Sequence of chain B:
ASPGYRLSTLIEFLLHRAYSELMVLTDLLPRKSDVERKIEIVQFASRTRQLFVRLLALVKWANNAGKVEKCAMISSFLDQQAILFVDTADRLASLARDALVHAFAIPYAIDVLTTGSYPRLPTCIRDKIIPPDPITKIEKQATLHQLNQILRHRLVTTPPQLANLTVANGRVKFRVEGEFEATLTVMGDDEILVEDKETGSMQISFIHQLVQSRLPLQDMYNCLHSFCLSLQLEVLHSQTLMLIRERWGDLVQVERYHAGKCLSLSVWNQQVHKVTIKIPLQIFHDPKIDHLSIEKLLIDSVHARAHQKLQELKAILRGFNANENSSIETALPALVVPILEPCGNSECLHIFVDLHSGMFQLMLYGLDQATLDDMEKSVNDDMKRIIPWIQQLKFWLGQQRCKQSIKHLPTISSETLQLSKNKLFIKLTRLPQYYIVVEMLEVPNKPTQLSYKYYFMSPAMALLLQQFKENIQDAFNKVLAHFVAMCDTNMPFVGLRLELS

Residue-level contacts at the interface:
Residue I515 in chain B is in contact with residue T308 in chain A (closest heavy-atom distance 4.0 Å).
Residue T543 in chain B is in contact with residue T308 in chain A (closest heavy-atom distance 3.6 Å).
Residue I515 in chain B interacts with residue Q289 in chain A (closest heavy-atom distance 3.1 Å).
Residue K541 in chain B is in contact with residue Q289 in chain A (closest heavy-atom distance 3.2 Å).

Sequence of chain A:
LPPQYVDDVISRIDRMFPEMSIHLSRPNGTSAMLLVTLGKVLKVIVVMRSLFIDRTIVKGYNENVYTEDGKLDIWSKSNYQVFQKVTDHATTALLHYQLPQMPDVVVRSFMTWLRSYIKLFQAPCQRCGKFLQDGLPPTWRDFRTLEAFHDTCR

This data describes a binding interaction between two proteins.